Interface contacts:
Residue S38 in protein 2 contacts residue F5 in protein 1 (closest heavy-atom distance 3.4 Å).
Residue V205 in protein 2 is in contact with residue E6 in protein 1 (closest heavy-atom distance 2.9 Å).
Residue N207 in protein 2 is in contact with residue W3 in protein 1 (closest heavy-atom distance 3.1 Å).
Residue A42 in protein 2 interacts with residue F5 in protein 1 (closest heavy-atom distance 3.6 Å).
Residue K204 in protein 2 contacts residue F5 in protein 1 (closest heavy-atom distance 4.1 Å).
Residue R34 in protein 2 is in contact with residue W3 in protein 1 (closest heavy-atom distance 3.4 Å).
Residue L203 in protein 2 interacts with residue E6 in protein 1 (closest heavy-atom distance 4.6 Å).
Residue L203 in protein 2 is in contact with residue A7 in protein 1 (closest heavy-atom distance 4.5 Å).
Residue E45 in protein 2 interacts with residue F5 in protein 1 (closest heavy-atom distance 3.6 Å).
Residue S38 in protein 2 contacts residue L4 in protein 1 (closest heavy-atom distance 3.7 Å).
Residue N207 in protein 2 contacts residue L4 in protein 1 (closest heavy-atom distance 2.8 Å).
Residue A206 in protein 2 is in contact with residue L4 in protein 1 (closest heavy-atom distance 3.2 Å).
Residue A206 in protein 2 contacts residue F5 in protein 1 (closest heavy-atom distance 3.9 Å).
Residue V205 in protein 2 interacts with residue F5 in protein 1 (closest heavy-atom distance 3.3 Å).
Residue V182 in protein 2 is in contact with residue F5 in protein 1 (closest heavy-atom distance 4.5 Å).
Residue K204 in protein 2 is in contact with residue E6 in protein 1 (closest heavy-atom distance 4.0 Å).
Residue L41 in protein 2 contacts residue L4 in protein 1 (closest heavy-atom distance 3.7 Å).
Residue V205 in protein 2 is in contact with residue L4 in protein 1 (closest heavy-atom distance 3.5 Å).
Residue P187 in protein 2 is in contact with residue E6 in protein 1 (closest heavy-atom distance 4.4 Å).
Residue L41 in protein 2 contacts residue F5 in protein 1 (closest heavy-atom distance 4.2 Å).

Sequence of protein 1:
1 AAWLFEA

This data describes a binding interaction between two proteins.

Sequence of protein 2:
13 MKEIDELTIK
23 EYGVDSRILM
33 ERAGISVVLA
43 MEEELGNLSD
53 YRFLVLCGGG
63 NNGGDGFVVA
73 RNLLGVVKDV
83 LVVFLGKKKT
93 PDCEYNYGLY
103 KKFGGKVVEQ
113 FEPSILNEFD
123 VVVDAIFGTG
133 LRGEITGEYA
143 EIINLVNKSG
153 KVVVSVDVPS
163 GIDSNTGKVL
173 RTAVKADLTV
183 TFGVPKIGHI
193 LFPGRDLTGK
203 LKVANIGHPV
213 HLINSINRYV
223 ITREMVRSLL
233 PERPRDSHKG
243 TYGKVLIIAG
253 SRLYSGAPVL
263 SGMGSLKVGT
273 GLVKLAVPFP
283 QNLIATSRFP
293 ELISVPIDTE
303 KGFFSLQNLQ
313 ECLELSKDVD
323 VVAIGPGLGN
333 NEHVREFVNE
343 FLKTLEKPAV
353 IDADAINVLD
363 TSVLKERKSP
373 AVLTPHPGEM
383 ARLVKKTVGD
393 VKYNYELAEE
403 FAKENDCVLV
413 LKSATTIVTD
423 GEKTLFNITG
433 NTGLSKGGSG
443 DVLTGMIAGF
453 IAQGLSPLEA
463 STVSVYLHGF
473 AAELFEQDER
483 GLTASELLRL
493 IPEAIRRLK